Sequence of protein 2:
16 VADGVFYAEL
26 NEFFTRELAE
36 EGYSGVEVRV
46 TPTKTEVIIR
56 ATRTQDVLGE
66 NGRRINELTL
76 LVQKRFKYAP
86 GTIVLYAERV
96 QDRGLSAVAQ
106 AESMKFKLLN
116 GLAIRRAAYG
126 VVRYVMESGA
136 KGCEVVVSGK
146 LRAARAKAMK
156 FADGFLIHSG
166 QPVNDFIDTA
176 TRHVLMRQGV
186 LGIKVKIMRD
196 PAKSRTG

Contacts between the two chains:
Residue Y124 in protein 2 contacts residue P156 in protein 1 (closest heavy-atom distance 3.8 Å).
Residue R128 in protein 2 contacts residue P156 in protein 1 (closest heavy-atom distance 3.9 Å).
Residue R121 in protein 2 is in contact with residue K150 in protein 1 (closest heavy-atom distance 3.2 Å).
Residue E24 in protein 2 interacts with residue E48 in protein 1 (closest heavy-atom distance 3.1 Å).
Residue G116 in protein 2 interacts with residue K150 in protein 1 (closest heavy-atom distance 3.9 Å).
Residue R121 in protein 2 contacts residue L149 in protein 1 (closest heavy-atom distance 3.0 Å).
Residue E24 in protein 2 interacts with residue W101 in protein 1 (closest heavy-atom distance 3.8 Å).
Residue Y22 in protein 2 is in contact with residue N105 in protein 1 (closest heavy-atom distance 3.5 Å).
Residue R128 in protein 2 contacts residue V154 in protein 1 (closest heavy-atom distance 3.6 Å).
Residue G19 in protein 2 contacts residue N62 in protein 1 (closest heavy-atom distance 2.9 Å).
Residue F111 in protein 2 is in contact with residue E143 in protein 1 (closest heavy-atom distance 4.0 Å).
Residue E27 in protein 2 interacts with residue T94 in protein 1 (closest heavy-atom distance 3.6 Å).
Residue G19 in protein 2 contacts residue N105 in protein 1 (closest heavy-atom distance 2.8 Å).
Residue F111 in protein 2 contacts residue E142 in protein 1 (closest heavy-atom distance 3.4 Å).
Residue Y129 in protein 2 interacts with residue E137 in protein 1 (closest heavy-atom distance 3.6 Å).
Residue Y129 in protein 2 contacts residue F134 in protein 1 (closest heavy-atom distance 3.5 Å).
Residue R98 in protein 2 interacts with residue E137 in protein 1 (closest heavy-atom distance 3.0 Å).
Residue N26 in protein 2 interacts with residue L104 in protein 1 (closest heavy-atom distance 3.5 Å).
Residue L117 in protein 2 is in contact with residue K150 in protein 1 (closest heavy-atom distance 3.9 Å).
Residue K112 in protein 2 interacts with residue L149 in protein 1 (closest heavy-atom distance 3.7 Å).
Residue E27 in protein 2 is in contact with residue F128 in protein 1 (closest heavy-atom distance 3.9 Å).
Residue V20 in protein 2 is in contact with residue N62 in protein 1 (closest heavy-atom distance 3.2 Å).
Residue D18 in protein 2 contacts residue N62 in protein 1 (closest heavy-atom distance 3.2 Å).
Residue G125 in protein 2 is in contact with residue L149 in protein 1 (closest heavy-atom distance 3.8 Å).
Residue Y124 in protein 2 is in contact with residue E155 in protein 1 (closest heavy-atom distance 3.6 Å).
Residue E132 in protein 2 interacts with residue H130 in protein 1 (closest heavy-atom distance 3.4 Å).
Residue S108 in protein 2 interacts with residue E137 in protein 1 (closest heavy-atom distance 3.5 Å).
Residue R128 in protein 2 contacts residue D131 in protein 1 (closest heavy-atom distance 2.4 Å).
Residue Q105 in protein 2 interacts with residue E137 in protein 1 (closest heavy-atom distance 4.0 Å).
Residue Y129 in protein 2 interacts with residue N138 in protein 1 (closest heavy-atom distance 2.8 Å).
Residue R121 in protein 2 interacts with residue Y152 in protein 1 (closest heavy-atom distance 3.4 Å).
Residue E132 in protein 2 interacts with residue F134 in protein 1 (closest heavy-atom distance 3.6 Å).
Residue E27 in protein 2 interacts with residue W101 in protein 1 (closest heavy-atom distance 3.0 Å).
Residue R98 in protein 2 contacts residue E142 in protein 1 (closest heavy-atom distance 3.2 Å).
Residue G19 in protein 2 is in contact with residue A61 in protein 1 (closest heavy-atom distance 3.4 Å).
Residue E24 in protein 2 is in contact with residue S51 in protein 1 (closest heavy-atom distance 3.8 Å).
Residue S133 in protein 2 interacts with residue F134 in protein 1 (closest heavy-atom distance 4.0 Å).
Residue V20 in protein 2 contacts residue M58 in protein 1 (closest heavy-atom distance 3.7 Å).
Residue N115 in protein 2 is in contact with residue K150 in protein 1 (closest heavy-atom distance 3.0 Å).
Residue Y124 in protein 2 is in contact with residue V154 in protein 1 (closest heavy-atom distance 3.6 Å).
Residue R31 in protein 2 interacts with residue F128 in protein 1 (closest heavy-atom distance 3.9 Å).
Residue V20 in protein 2 contacts residue A61 in protein 1 (closest heavy-atom distance 3.8 Å).
Residue S108 in protein 2 is in contact with residue E142 in protein 1 (closest heavy-atom distance 3.0 Å).
Residue E27 in protein 2 is in contact with residue N92 in protein 1 (closest heavy-atom distance 3.1 Å).
Residue K112 in protein 2 interacts with residue E137 in protein 1 (closest heavy-atom distance 3.7 Å).
Residue E27 in protein 2 interacts with residue N96 in protein 1 (closest heavy-atom distance 2.7 Å).
Residue R98 in protein 2 interacts with residue G140 in protein 1 (closest heavy-atom distance 3.7 Å).
Residue R128 in protein 2 interacts with residue E155 in protein 1 (closest heavy-atom distance 3.1 Å).
Residue V127 in protein 2 is in contact with residue P156 in protein 1 (closest heavy-atom distance 3.9 Å).
Residue T30 in protein 2 is in contact with residue F128 in protein 1 (closest heavy-atom distance 3.9 Å).
Residue E132 in protein 2 contacts residue G129 in protein 1 (closest heavy-atom distance 3.5 Å).
Residue A23 in protein 2 contacts residue L104 in protein 1 (closest heavy-atom distance 4.0 Å).
Residue F111 in protein 2 contacts residue T146 in protein 1 (closest heavy-atom distance 3.7 Å).
Residue A23 in protein 2 is in contact with residue W101 in protein 1 (closest heavy-atom distance 3.5 Å).
Residue D18 in protein 2 interacts with residue R23 in protein 1 (closest heavy-atom distance 3.0 Å).
Residue K112 in protein 2 contacts residue E145 in protein 1 (closest heavy-atom distance 3.8 Å).
Residue K112 in protein 2 interacts with residue E142 in protein 1 (closest heavy-atom distance 3.1 Å).
Residue L117 in protein 2 contacts residue L149 in protein 1 (closest heavy-atom distance 3.7 Å).
Residue V20 in protein 2 is in contact with residue R23 in protein 1 (closest heavy-atom distance 3.6 Å).
Residue R98 in protein 2 is in contact with residue N138 in protein 1 (closest heavy-atom distance 3.9 Å).

The following describes two proteins that form a bound complex.

Sequence of protein 1:
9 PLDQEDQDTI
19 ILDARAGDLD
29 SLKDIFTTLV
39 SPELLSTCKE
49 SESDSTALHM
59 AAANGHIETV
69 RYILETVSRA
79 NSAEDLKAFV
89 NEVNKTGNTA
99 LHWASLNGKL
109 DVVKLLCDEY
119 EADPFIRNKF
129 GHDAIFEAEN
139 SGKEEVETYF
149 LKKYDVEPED